Sequence of chain A:
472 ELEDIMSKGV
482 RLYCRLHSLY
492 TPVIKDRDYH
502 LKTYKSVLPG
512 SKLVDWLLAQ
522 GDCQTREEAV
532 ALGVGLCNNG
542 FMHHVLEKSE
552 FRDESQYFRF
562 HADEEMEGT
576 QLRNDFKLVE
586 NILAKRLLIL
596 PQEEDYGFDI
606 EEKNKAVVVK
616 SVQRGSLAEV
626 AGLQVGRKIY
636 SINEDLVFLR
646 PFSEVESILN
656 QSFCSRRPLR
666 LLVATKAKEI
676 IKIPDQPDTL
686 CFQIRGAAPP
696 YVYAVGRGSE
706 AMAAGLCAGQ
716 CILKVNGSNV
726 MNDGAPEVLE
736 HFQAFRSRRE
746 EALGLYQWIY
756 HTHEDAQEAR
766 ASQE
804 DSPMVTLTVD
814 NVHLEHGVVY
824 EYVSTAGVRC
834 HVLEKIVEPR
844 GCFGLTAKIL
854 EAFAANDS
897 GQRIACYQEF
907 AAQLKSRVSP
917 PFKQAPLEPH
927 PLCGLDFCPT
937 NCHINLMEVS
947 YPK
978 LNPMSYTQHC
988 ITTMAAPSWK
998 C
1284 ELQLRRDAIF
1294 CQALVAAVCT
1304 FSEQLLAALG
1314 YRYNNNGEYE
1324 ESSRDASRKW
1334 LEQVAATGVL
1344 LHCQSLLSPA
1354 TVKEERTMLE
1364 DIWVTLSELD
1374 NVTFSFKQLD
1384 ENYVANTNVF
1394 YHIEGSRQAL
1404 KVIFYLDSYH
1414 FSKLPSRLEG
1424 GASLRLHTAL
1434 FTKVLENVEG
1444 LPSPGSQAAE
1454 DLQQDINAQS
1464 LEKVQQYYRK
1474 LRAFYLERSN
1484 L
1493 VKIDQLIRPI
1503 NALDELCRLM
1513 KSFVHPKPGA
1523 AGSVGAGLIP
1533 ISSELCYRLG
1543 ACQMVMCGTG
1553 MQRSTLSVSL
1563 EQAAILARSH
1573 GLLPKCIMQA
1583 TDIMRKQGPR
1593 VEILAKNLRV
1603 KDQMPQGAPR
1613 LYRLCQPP

Sequence of chain B:
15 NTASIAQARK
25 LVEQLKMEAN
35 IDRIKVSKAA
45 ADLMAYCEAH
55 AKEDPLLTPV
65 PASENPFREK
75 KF

The following describes two proteins that form a bound complex.

Residue-level contacts at the interface:
Residue G722 in chain A interacts with residue Q21 in chain B (closest heavy-atom distance 3.9 Å).